Sequence of chain B:
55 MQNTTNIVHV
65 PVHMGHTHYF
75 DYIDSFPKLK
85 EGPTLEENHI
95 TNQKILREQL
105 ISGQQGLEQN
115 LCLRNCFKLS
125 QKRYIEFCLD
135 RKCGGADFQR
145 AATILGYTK

Sequence of chain A:
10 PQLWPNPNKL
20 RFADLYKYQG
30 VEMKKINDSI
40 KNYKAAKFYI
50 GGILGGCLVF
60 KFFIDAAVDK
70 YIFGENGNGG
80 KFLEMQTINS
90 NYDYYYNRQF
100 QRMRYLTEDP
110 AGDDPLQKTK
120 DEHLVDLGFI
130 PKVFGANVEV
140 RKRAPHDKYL

Contacts between the two chains:
Residue Q98 in chain A contacts residue F80 in chain B (closest heavy-atom distance 3.5 Å).
Residue Y95 in chain A is in contact with residue S79 in chain B (closest heavy-atom distance 4.2 Å).
Residue D108 in chain A interacts with residue T59 in chain B (closest heavy-atom distance 5.0 Å).
Residue Y94 in chain A interacts with residue E85 in chain B (closest heavy-atom distance 4.2 Å).
Residue N90 in chain A contacts residue G86 in chain B (closest heavy-atom distance 3.4 Å).
Residue P109 in chain A is in contact with residue M55 in chain B (closest heavy-atom distance 4.1 Å).
Residue Y94 in chain A interacts with residue T88 in chain B (closest heavy-atom distance 4.6 Å).
Residue T86 in chain A is in contact with residue L89 in chain B (closest heavy-atom distance 4.7 Å).
Residue T106 in chain A interacts with residue I61 in chain B (closest heavy-atom distance 3.5 Å).
Residue Q98 in chain A contacts residue L83 in chain B (closest heavy-atom distance 3.8 Å).
Residue P109 in chain A interacts with residue I61 in chain B (closest heavy-atom distance 4.3 Å).
Residue R103 in chain A contacts residue I77 in chain B (closest heavy-atom distance 4.8 Å).
Residue K141 in chain A is in contact with residue H63 in chain B (closest heavy-atom distance 3.8 Å).
Residue L105 in chain A interacts with residue I61 in chain B (closest heavy-atom distance 3.7 Å).
Residue R103 in chain A interacts with residue N60 in chain B (closest heavy-atom distance 4.4 Å).
Residue E107 in chain A is in contact with residue I61 in chain B (closest heavy-atom distance 2.9 Å).
Residue Q98 in chain A is in contact with residue V64 in chain B (closest heavy-atom distance 4.5 Å).
Residue Y94 in chain A contacts residue K84 in chain B (closest heavy-atom distance 4.2 Å).
Residue E107 in chain A contacts residue N60 in chain B (closest heavy-atom distance 3.9 Å).
Residue Y95 in chain A is in contact with residue L83 in chain B (closest heavy-atom distance 4.2 Å).
Residue Y91 in chain A contacts residue L83 in chain B (closest heavy-atom distance 3.8 Å).
Residue Y94 in chain A interacts with residue L83 in chain B (closest heavy-atom distance 3.7 Å).
Residue M102 in chain A interacts with residue I77 in chain B (closest heavy-atom distance 3.6 Å).
Residue E107 in chain A is in contact with residue H63 in chain B (closest heavy-atom distance 3.5 Å).
Residue Y94 in chain A contacts residue N92 in chain B (closest heavy-atom distance 3.7 Å).
Residue P109 in chain A is in contact with residue T59 in chain B (closest heavy-atom distance 4.4 Å).
Residue Y93 in chain A interacts with residue L89 in chain B (closest heavy-atom distance 3.8 Å).
Residue Y94 in chain A contacts residue P87 in chain B (closest heavy-atom distance 2.4 Å).
Residue L105 in chain A contacts residue V64 in chain B (closest heavy-atom distance 3.5 Å).
Residue N90 in chain A is in contact with residue L89 in chain B (closest heavy-atom distance 4.8 Å).
Residue R103 in chain A is in contact with residue V62 in chain B (closest heavy-atom distance 4.9 Å).
Residue L105 in chain A is in contact with residue V62 in chain B (closest heavy-atom distance 3.9 Å).
Residue Y91 in chain A is in contact with residue E85 in chain B (closest heavy-atom distance 3.3 Å).
Residue Y95 in chain A interacts with residue D78 in chain B (closest heavy-atom distance 4.0 Å).
Residue D108 in chain A contacts residue I61 in chain B (closest heavy-atom distance 4.6 Å).
Residue M102 in chain A is in contact with residue F80 in chain B (closest heavy-atom distance 4.1 Å).
Residue N90 in chain A contacts residue P87 in chain B (closest heavy-atom distance 3.7 Å).
Residue L105 in chain A is in contact with residue H63 in chain B (closest heavy-atom distance 3.2 Å).
Residue T106 in chain A interacts with residue V62 in chain B (closest heavy-atom distance 4.0 Å).
Residue Y91 in chain A is in contact with residue D78 in chain B (closest heavy-atom distance 3.8 Å).
Residue N90 in chain A contacts residue T88 in chain B (closest heavy-atom distance 3.4 Å).
Residue M102 in chain A interacts with residue V62 in chain B (closest heavy-atom distance 3.6 Å).
Residue Y95 in chain A is in contact with residue F80 in chain B (closest heavy-atom distance 3.4 Å).
Residue Y91 in chain A contacts residue S79 in chain B (closest heavy-atom distance 4.2 Å).
Residue M102 in chain A is in contact with residue V66 in chain B (closest heavy-atom distance 3.9 Å).
Residue F99 in chain A contacts residue F80 in chain B (closest heavy-atom distance 3.7 Å).
Residue M102 in chain A is in contact with residue V64 in chain B (closest heavy-atom distance 3.6 Å).
Residue Y94 in chain A interacts with residue G86 in chain B (closest heavy-atom distance 3.2 Å).
Residue N90 in chain A contacts residue E85 in chain B (closest heavy-atom distance 3.2 Å).
Residue T106 in chain A interacts with residue N60 in chain B (closest heavy-atom distance 3.8 Å).
Residue Y95 in chain A interacts with residue I77 in chain B (closest heavy-atom distance 2.3 Å).
Residue F99 in chain A contacts residue I77 in chain B (closest heavy-atom distance 4.3 Å).

These two protein chains interact to form a complex.